Sequence of protein 2:
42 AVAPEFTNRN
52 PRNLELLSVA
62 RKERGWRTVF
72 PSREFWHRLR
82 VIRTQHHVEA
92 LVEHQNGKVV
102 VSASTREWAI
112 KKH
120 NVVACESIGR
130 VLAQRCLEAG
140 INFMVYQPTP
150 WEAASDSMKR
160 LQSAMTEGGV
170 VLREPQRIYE

Sequence of protein 1:
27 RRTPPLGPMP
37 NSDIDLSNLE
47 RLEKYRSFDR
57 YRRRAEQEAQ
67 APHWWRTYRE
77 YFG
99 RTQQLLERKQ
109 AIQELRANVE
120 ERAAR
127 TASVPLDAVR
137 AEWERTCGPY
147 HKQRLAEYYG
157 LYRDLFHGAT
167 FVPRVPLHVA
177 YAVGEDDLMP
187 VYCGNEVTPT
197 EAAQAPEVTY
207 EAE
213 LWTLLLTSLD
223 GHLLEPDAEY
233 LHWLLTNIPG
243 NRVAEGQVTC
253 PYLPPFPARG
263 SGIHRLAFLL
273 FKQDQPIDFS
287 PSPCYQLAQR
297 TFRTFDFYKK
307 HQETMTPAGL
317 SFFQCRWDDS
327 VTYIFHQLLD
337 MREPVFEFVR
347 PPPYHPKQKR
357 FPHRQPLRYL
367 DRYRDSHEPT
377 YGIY

Contacts between the two chains:
Residue P131 in protein 1 contacts residue H114 in protein 2 (closest heavy-atom distance 3.5 Å).
Residue I265 in protein 1 interacts with residue N49 in protein 2 (closest heavy-atom distance 2.7 Å).
Residue D222 in protein 1 interacts with residue R50 in protein 2 (closest heavy-atom distance 3.1 Å).
Residue P228 in protein 1 interacts with residue T48 in protein 2 (closest heavy-atom distance 3.4 Å).
Residue R346 in protein 1 contacts residue I177 in protein 2 (closest heavy-atom distance 2.6 Å).
Residue H147 in protein 1 contacts residue S103 in protein 2 (closest heavy-atom distance 3.4 Å).
Residue Y154 in protein 1 interacts with residue R53 in protein 2 (closest heavy-atom distance 3.5 Å).
Residue Y154 in protein 1 interacts with residue P52 in protein 2 (closest heavy-atom distance 3.4 Å).
Residue W139 in protein 1 contacts residue R134 in protein 2 (closest heavy-atom distance 3.0 Å).
Residue I265 in protein 1 contacts residue N51 in protein 2 (closest heavy-atom distance 3.4 Å).
Residue D229 in protein 1 interacts with residue R50 in protein 2 (closest heavy-atom distance 3.5 Å).
Residue W139 in protein 1 is in contact with residue E137 in protein 2 (closest heavy-atom distance 3.2 Å).
Residue D222 in protein 1 contacts residue N49 in protein 2 (closest heavy-atom distance 3.5 Å).
Residue G264 in protein 1 contacts residue N54 in protein 2 (closest heavy-atom distance 3.5 Å).
Residue L221 in protein 1 interacts with residue R50 in protein 2 (closest heavy-atom distance 3.2 Å).
Residue R59 in protein 1 interacts with residue R84 in protein 2 (closest heavy-atom distance 2.7 Å).
Residue L151 in protein 1 is in contact with residue V101 in protein 2 (closest heavy-atom distance 3.3 Å).
Residue I265 in protein 1 is in contact with residue L57 in protein 2 (closest heavy-atom distance 3.2 Å).
Residue I265 in protein 1 interacts with residue N54 in protein 2 (closest heavy-atom distance 3.5 Å).
Residue A230 in protein 1 is in contact with residue R50 in protein 2 (closest heavy-atom distance 3.5 Å).
Residue G190 in protein 1 contacts residue A138 in protein 2 (closest heavy-atom distance 2.8 Å).
Residue Y154 in protein 1 interacts with residue V101 in protein 2 (closest heavy-atom distance 3.4 Å).
Residue Y155 in protein 1 interacts with residue P52 in protein 2 (closest heavy-atom distance 3.3 Å).
Residue R267 in protein 1 contacts residue R50 in protein 2 (closest heavy-atom distance 3.2 Å).
Residue R150 in protein 1 contacts residue S103 in protein 2 (closest heavy-atom distance 2.7 Å).
Residue R150 in protein 1 contacts residue V100 in protein 2 (closest heavy-atom distance 3.3 Å).
Residue N191 in protein 1 contacts residue E137 in protein 2 (closest heavy-atom distance 3.3 Å).
Residue Y155 in protein 1 is in contact with residue A138 in protein 2 (closest heavy-atom distance 3.5 Å).
Residue S129 in protein 1 interacts with residue R129 in protein 2 (closest heavy-atom distance 2.8 Å).
Residue C143 in protein 1 interacts with residue E108 in protein 2 (closest heavy-atom distance 3.4 Å).
Residue R346 in protein 1 is in contact with residue E179 in protein 2 (closest heavy-atom distance 2.8 Å).
Residue E138 in protein 1 interacts with residue A110 in protein 2 (closest heavy-atom distance 3.0 Å).
Residue T142 in protein 1 is in contact with residue W109 in protein 2 (closest heavy-atom distance 3.4 Å).
Residue F344 in protein 1 is in contact with residue V60 in protein 2 (closest heavy-atom distance 3.4 Å).
Residue Y74 in protein 1 is in contact with residue E64 in protein 2 (closest heavy-atom distance 2.6 Å).
Residue Y154 in protein 1 interacts with residue E56 in protein 2 (closest heavy-atom distance 2.7 Å).
Residue L225 in protein 1 interacts with residue A44 in protein 2 (closest heavy-atom distance 2.8 Å).
Residue R58 in protein 1 contacts residue P72 in protein 2 (closest heavy-atom distance 3.5 Å).
Residue L226 in protein 1 is in contact with residue A42 in protein 2 (closest heavy-atom distance 3.2 Å).
Residue T127 in protein 1 contacts residue V122 in protein 2 (closest heavy-atom distance 3.1 Å).
Residue F342 in protein 1 is in contact with residue F47 in protein 2 (closest heavy-atom distance 3.2 Å).
Residue E138 in protein 1 is in contact with residue K113 in protein 2 (closest heavy-atom distance 3.2 Å).
Residue V130 in protein 1 interacts with residue H114 in protein 2 (closest heavy-atom distance 3.6 Å).
Residue Y155 in protein 1 interacts with residue R53 in protein 2 (closest heavy-atom distance 3.2 Å).
Residue A128 in protein 1 contacts residue V122 in protein 2 (closest heavy-atom distance 3.2 Å).
Residue H147 in protein 1 contacts residue E108 in protein 2 (closest heavy-atom distance 2.7 Å).
Residue R58 in protein 1 interacts with residue F71 in protein 2 (closest heavy-atom distance 3.6 Å).
Residue F54 in protein 1 is in contact with residue W150 in protein 2 (closest heavy-atom distance 3.5 Å).
Residue E192 in protein 1 interacts with residue G139 in protein 2 (closest heavy-atom distance 3.4 Å).
Residue G190 in protein 1 contacts residue E137 in protein 2 (closest heavy-atom distance 3.5 Å).
Residue H147 in protein 1 is in contact with residue R134 in protein 2 (closest heavy-atom distance 3.3 Å).
Residue D160 in protein 1 contacts residue R50 in protein 2 (closest heavy-atom distance 2.7 Å).
Residue R267 in protein 1 interacts with residue N51 in protein 2 (closest heavy-atom distance 3.3 Å).
Residue G223 in protein 1 contacts residue F47 in protein 2 (closest heavy-atom distance 3.2 Å).
Residue Y74 in protein 1 interacts with residue W67 in protein 2 (closest heavy-atom distance 3.2 Å).
Residue R106 in protein 1 contacts residue K113 in protein 2 (closest heavy-atom distance 3.5 Å).
Residue Y154 in protein 1 interacts with residue H78 in protein 2 (closest heavy-atom distance 3.0 Å).
Residue R136 in protein 1 is in contact with residue Q133 in protein 2 (closest heavy-atom distance 3.4 Å).
Residue R346 in protein 1 is in contact with residue Y178 in protein 2 (closest heavy-atom distance 3.4 Å).
Residue C189 in protein 1 interacts with residue E137 in protein 2 (closest heavy-atom distance 3.2 Å).

These two protein chains interact to form a complex.